Sequence of chain A:
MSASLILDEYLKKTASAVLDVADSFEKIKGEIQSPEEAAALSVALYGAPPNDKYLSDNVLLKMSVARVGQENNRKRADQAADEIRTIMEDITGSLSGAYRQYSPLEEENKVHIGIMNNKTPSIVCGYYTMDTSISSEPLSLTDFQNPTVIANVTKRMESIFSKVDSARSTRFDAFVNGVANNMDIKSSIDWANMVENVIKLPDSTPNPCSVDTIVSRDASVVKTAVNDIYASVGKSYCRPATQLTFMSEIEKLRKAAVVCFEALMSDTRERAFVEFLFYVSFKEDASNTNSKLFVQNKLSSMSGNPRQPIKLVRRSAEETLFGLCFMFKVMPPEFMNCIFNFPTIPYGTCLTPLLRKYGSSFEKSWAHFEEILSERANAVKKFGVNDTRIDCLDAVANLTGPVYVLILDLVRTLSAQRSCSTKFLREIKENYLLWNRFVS

Interface contacts:
Residue V77 in chain A is in contact with residue Q33 in chain B (closest heavy-atom distance 3.5 Å).
Residue R452 in chain A is in contact with residue R452 in chain B (closest heavy-atom distance 3.0 Å).
Residue F179 in chain A contacts residue L317 in chain B (closest heavy-atom distance 3.5 Å).
Residue K181 in chain A is in contact with residue N323 in chain B (closest heavy-atom distance 3.3 Å).
Residue V313 in chain A interacts with residue F464 in chain B (closest heavy-atom distance 3.5 Å).
Residue Q33 in chain A interacts with residue E89 in chain B (closest heavy-atom distance 3.6 Å).
Residue S309 in chain A contacts residue R463 in chain B (closest heavy-atom distance 3.1 Å).
Residue I6 in chain A interacts with residue S24 in chain B (closest heavy-atom distance 3.4 Å).
Residue Y120 in chain A interacts with residue Y384 in chain B (closest heavy-atom distance 3.2 Å).
Residue E36 in chain A contacts residue Q88 in chain B (closest heavy-atom distance 3.3 Å).
Residue E101 in chain A interacts with residue H394 in chain B (closest heavy-atom distance 3.5 Å).
Residue L460 in chain A contacts residue V313 in chain B (closest heavy-atom distance 3.3 Å).
Residue S34 in chain A contacts residue Q88 in chain B (closest heavy-atom distance 2.4 Å).
Residue V43 in chain A interacts with residue Y10 in chain B (closest heavy-atom distance 2.2 Å).
Residue S321 in chain A is in contact with residue V182 in chain B (closest heavy-atom distance 3.2 Å).
Residue M81 in chain A interacts with residue P35 in chain B (closest heavy-atom distance 3.5 Å).
Residue K310 in chain A is in contact with residue F464 in chain B (closest heavy-atom distance 3.4 Å).
Residue E26 in chain A contacts residue Q261 in chain B (closest heavy-atom distance 3.3 Å).
Residue K181 in chain A interacts with residue Q314 in chain B (closest heavy-atom distance 3.2 Å).
Residue L123 in chain A is in contact with residue V348 in chain B (closest heavy-atom distance 3.6 Å).
Residue S180 in chain A interacts with residue Q314 in chain B (closest heavy-atom distance 2.3 Å).
Residue R463 in chain A is in contact with residue F312 in chain B (closest heavy-atom distance 3.2 Å).
Residue K181 in chain A is in contact with residue S318 in chain B (closest heavy-atom distance 3.4 Å).
Residue M81 in chain A is in contact with residue S34 in chain B (closest heavy-atom distance 3.2 Å).
Residue G427 in chain A contacts residue N91 in chain B (closest heavy-atom distance 3.0 Å).
Residue E456 in chain A interacts with residue L123 in chain B (closest heavy-atom distance 3.2 Å).
Residue Y430 in chain A interacts with residue V431 in chain B (closest heavy-atom distance 3.2 Å).
Residue Q314 in chain A is in contact with residue K181 in chain B (closest heavy-atom distance 3.2 Å).
Residue E397 in chain A contacts residue R94 in chain B (closest heavy-atom distance 3.3 Å).
Residue T426 in chain A interacts with residue N91 in chain B (closest heavy-atom distance 2.9 Å).
Residue N90 in chain A contacts residue V422 in chain B (closest heavy-atom distance 3.5 Å).
Residue E36 in chain A contacts residue R85 in chain B (closest heavy-atom distance 3.2 Å).
Residue E453 in chain A is in contact with residue L123 in chain B (closest heavy-atom distance 3.3 Å).
Residue I32 in chain A is in contact with residue R257 in chain B (closest heavy-atom distance 3.3 Å).
Residue Q97 in chain A interacts with residue H394 in chain B (closest heavy-atom distance 3.1 Å).
Residue S177 in chain A is in contact with residue Q314 in chain B (closest heavy-atom distance 2.3 Å).
Residue F409 in chain A interacts with residue K80 in chain B (closest heavy-atom distance 3.3 Å).
Residue Y120 in chain A contacts residue K449 in chain B (closest heavy-atom distance 3.3 Å).
Residue S34 in chain A is in contact with residue R92 in chain B (closest heavy-atom distance 2.6 Å).
Residue S318 in chain A contacts residue V182 in chain B (closest heavy-atom distance 3.5 Å).
Residue I178 in chain A contacts residue Q314 in chain B (closest heavy-atom distance 3.0 Å).
Residue N457 in chain A interacts with residue L123 in chain B (closest heavy-atom distance 3.6 Å).
Residue Y120 in chain A is in contact with residue K383 in chain B (closest heavy-atom distance 3.4 Å).
Residue L425 in chain A is in contact with residue N91 in chain B (closest heavy-atom distance 2.7 Å).
Residue E401 in chain A contacts residue R94 in chain B (closest heavy-atom distance 3.5 Å).
Residue L317 in chain A is in contact with residue F179 in chain B (closest heavy-atom distance 3.5 Å).
Residue E31 in chain A interacts with residue R257 in chain B (closest heavy-atom distance 3.4 Å).
Residue K390 in chain A is in contact with residue E101 in chain B (closest heavy-atom distance 3.1 Å).
Residue L317 in chain A interacts with residue I178 in chain B (closest heavy-atom distance 3.6 Å).
Residue R85 in chain A interacts with residue P35 in chain B (closest heavy-atom distance 3.3 Å).
Residue K12 in chain A contacts residue L419 in chain B (closest heavy-atom distance 2.5 Å).
Residue F464 in chain A interacts with residue V313 in chain B (closest heavy-atom distance 3.5 Å).
Residue S309 in chain A is in contact with residue F464 in chain B (closest heavy-atom distance 3.0 Å).
Residue R438 in chain A contacts residue R438 in chain B (closest heavy-atom distance 3.3 Å).
Residue L123 in chain A interacts with residue E456 in chain B (closest heavy-atom distance 3.4 Å).
Residue N424 in chain A interacts with residue L425 in chain B (closest heavy-atom distance 3.3 Å).
Residue S24 in chain A interacts with residue I6 in chain B (closest heavy-atom distance 3.2 Å).
Residue N323 in chain A contacts residue V182 in chain B (closest heavy-atom distance 3.4 Å).
Residue R94 in chain A interacts with residue I398 in chain B (closest heavy-atom distance 3.5 Å).
Residue L7 in chain A interacts with residue E36 in chain B (closest heavy-atom distance 3.5 Å).

Sequence of chain B:
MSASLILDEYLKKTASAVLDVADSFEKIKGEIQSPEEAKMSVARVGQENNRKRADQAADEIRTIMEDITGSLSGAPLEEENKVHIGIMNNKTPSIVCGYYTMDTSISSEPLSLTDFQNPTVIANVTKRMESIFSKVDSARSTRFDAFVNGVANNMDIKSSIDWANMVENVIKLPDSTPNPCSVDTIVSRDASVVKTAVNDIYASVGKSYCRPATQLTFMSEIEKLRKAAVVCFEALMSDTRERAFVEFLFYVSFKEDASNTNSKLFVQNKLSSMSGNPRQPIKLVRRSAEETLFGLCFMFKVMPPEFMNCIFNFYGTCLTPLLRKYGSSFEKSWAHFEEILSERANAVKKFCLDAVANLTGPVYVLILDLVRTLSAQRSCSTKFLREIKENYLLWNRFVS

These two protein chains interact to form a complex.